Interface contacts:
Residue V1763 in chain B is in contact with residue H115 in chain A (closest heavy-atom distance 3.6 Å).
Residue F1276 in chain B contacts residue W280 in chain A (closest heavy-atom distance 3.9 Å).
Residue E1271 in chain B is in contact with residue F321 in chain A (closest heavy-atom distance 3.9 Å).
Residue E1271 in chain B is in contact with residue L346 in chain A (closest heavy-atom distance 3.4 Å).
Residue T1275 in chain B interacts with residue F321 in chain A (closest heavy-atom distance 3.9 Å).
Residue D1278 in chain B contacts residue R136 in chain A (closest heavy-atom distance 5.0 Å).
Residue R1272 in chain B interacts with residue R241 in chain A (closest heavy-atom distance 4.8 Å).
Residue R1272 in chain B contacts residue F321 in chain A (closest heavy-atom distance 4.6 Å).
Residue T1275 in chain B interacts with residue W280 in chain A (closest heavy-atom distance 4.1 Å).

Sequence of chain B:
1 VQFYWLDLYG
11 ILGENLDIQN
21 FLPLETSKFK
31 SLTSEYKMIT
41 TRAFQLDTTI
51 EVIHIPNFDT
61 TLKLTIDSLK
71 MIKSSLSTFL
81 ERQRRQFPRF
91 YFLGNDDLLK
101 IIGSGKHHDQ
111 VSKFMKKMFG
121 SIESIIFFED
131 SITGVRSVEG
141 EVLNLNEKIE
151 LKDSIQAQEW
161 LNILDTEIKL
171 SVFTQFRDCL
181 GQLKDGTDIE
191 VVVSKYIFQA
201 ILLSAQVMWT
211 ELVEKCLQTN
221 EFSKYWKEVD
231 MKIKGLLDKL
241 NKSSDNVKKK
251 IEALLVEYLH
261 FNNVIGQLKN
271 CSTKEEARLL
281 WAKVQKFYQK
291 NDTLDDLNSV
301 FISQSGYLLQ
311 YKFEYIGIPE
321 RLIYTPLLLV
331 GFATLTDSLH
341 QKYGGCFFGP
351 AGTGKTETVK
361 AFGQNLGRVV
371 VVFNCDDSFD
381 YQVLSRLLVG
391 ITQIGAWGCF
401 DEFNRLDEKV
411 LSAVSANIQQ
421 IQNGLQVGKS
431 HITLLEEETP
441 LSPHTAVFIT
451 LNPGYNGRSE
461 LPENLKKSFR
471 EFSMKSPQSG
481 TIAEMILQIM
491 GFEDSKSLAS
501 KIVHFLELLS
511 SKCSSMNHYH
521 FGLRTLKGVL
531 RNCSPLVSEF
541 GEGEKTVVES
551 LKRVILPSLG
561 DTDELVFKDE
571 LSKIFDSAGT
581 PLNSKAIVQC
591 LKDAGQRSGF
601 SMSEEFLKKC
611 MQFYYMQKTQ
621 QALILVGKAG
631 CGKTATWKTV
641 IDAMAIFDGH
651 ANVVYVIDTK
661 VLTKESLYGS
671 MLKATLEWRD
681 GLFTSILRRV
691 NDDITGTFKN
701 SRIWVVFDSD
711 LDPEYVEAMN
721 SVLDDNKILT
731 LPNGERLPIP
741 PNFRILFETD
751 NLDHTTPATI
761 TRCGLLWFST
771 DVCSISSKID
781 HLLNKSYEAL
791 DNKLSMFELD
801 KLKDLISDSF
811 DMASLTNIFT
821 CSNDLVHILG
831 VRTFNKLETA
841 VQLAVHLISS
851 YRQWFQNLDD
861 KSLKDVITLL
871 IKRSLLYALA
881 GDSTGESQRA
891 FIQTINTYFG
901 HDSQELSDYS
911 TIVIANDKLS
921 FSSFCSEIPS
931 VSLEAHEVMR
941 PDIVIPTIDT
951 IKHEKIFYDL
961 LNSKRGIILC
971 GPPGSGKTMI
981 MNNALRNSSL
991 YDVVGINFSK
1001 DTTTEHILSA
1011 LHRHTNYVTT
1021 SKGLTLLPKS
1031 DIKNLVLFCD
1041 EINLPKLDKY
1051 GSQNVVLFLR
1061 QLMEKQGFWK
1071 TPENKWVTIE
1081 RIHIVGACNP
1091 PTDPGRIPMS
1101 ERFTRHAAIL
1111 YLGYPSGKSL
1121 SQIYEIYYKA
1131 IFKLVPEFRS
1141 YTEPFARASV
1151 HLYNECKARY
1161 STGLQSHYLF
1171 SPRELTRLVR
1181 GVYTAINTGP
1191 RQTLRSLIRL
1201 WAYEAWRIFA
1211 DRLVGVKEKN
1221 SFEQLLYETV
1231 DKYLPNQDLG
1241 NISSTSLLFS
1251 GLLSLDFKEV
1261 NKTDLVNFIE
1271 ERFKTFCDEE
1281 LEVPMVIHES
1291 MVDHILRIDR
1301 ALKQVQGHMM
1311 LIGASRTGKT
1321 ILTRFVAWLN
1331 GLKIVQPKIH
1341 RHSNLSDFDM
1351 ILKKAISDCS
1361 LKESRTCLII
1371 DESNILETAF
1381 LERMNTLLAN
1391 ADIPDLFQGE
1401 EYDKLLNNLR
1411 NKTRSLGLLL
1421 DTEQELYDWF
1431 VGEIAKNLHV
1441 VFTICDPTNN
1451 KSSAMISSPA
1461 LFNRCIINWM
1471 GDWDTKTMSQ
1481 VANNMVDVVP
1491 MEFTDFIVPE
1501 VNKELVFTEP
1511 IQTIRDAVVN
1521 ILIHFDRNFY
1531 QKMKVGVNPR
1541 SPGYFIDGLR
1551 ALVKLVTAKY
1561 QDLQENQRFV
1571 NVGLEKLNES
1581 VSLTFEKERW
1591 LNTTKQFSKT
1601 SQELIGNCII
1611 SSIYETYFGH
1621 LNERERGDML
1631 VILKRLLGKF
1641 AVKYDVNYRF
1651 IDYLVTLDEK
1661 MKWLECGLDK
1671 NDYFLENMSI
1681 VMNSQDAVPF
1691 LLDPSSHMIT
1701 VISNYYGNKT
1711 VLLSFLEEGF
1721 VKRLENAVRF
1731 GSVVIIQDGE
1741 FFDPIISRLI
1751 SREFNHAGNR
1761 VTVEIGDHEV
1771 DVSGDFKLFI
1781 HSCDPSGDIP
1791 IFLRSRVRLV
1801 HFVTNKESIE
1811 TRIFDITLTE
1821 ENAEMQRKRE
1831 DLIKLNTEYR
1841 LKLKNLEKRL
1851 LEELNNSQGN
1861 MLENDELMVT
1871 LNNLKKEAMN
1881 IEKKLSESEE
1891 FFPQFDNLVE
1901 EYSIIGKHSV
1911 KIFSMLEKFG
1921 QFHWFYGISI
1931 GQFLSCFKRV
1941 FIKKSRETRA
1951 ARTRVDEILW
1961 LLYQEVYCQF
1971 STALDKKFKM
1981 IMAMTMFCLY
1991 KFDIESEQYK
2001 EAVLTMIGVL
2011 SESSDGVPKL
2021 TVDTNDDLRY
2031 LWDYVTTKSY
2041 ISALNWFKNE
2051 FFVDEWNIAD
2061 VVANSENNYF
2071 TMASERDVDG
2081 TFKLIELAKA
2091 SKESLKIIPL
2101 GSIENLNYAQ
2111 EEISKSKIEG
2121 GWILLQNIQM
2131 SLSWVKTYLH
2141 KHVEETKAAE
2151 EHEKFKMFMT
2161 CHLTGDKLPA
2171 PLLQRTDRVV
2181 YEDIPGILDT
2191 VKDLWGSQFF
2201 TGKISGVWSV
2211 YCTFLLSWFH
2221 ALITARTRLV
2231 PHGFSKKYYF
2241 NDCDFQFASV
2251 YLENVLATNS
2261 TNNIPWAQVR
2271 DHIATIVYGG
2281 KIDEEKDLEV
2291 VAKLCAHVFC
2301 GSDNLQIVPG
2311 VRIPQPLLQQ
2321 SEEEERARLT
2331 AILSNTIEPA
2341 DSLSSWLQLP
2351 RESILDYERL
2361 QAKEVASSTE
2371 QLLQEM

This data describes a binding interaction between two proteins.

Sequence of chain A:
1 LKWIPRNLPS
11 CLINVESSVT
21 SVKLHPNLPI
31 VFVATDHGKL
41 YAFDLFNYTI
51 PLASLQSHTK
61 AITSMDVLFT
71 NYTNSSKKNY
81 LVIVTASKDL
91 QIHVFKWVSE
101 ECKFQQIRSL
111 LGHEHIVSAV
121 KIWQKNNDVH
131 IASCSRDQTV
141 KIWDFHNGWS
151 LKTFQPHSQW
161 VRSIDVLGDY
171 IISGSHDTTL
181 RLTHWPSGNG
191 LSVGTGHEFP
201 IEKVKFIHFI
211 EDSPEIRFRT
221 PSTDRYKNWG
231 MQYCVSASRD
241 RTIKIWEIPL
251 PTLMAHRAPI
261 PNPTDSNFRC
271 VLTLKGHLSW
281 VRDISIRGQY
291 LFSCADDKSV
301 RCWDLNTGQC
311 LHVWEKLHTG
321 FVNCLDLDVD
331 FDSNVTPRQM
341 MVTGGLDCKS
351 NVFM